Sequence of chain B:
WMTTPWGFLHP

This data describes a binding interaction between two proteins.

Sequence of chain A:
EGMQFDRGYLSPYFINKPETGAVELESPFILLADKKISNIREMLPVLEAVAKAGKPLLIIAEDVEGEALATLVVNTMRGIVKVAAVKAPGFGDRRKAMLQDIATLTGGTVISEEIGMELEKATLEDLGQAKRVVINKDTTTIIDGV

Interface contacts:
Residue L47 in chain A contacts residue W7 in chain B (closest heavy-atom distance 3.9 Å).
Residue L72 in chain A is in contact with residue F9 in chain B (closest heavy-atom distance 4.6 Å).
Residue N75 in chain A is in contact with residue L10 in chain B (closest heavy-atom distance 2.9 Å).
Residue V81 in chain A interacts with residue W7 in chain B (closest heavy-atom distance 3.8 Å).
Residue I40 in chain A is in contact with residue H11 in chain B (closest heavy-atom distance 4.0 Å).
Residue T71 in chain A interacts with residue P12 in chain B (closest heavy-atom distance 3.3 Å).
Residue I80 in chain A contacts residue W7 in chain B (closest heavy-atom distance 3.8 Å).
Residue R78 in chain A is in contact with residue T4 in chain B (closest heavy-atom distance 4.8 Å).
Residue V81 in chain A contacts residue F9 in chain B (closest heavy-atom distance 4.1 Å).
Residue T71 in chain A interacts with residue W2 in chain B (closest heavy-atom distance 3.6 Å).
Residue N75 in chain A interacts with residue F9 in chain B (closest heavy-atom distance 3.4 Å).
Residue L44 in chain A interacts with residue T5 in chain B (closest heavy-atom distance 4.5 Å).
Residue N75 in chain A is in contact with residue G8 in chain B (closest heavy-atom distance 3.9 Å).
Residue E67 in chain A interacts with residue P12 in chain B (closest heavy-atom distance 3.9 Å).
Residue I80 in chain A interacts with residue F9 in chain B (closest heavy-atom distance 4.0 Å).
Residue L44 in chain A is in contact with residue F9 in chain B (closest heavy-atom distance 4.0 Å).
Residue I40 in chain A is in contact with residue F9 in chain B (closest heavy-atom distance 4.3 Å).
Residue A70 in chain A is in contact with residue W2 in chain B (closest heavy-atom distance 4.6 Å).
Residue I80 in chain A interacts with residue G8 in chain B (closest heavy-atom distance 3.5 Å).
Residue R78 in chain A interacts with residue L10 in chain B (closest heavy-atom distance 4.1 Å).
Residue R41 in chain A is in contact with residue M3 in chain B (closest heavy-atom distance 3.0 Å).
Residue E48 in chain A is in contact with residue W7 in chain B (closest heavy-atom distance 3.4 Å).
Residue T71 in chain A contacts residue L10 in chain B (closest heavy-atom distance 4.0 Å).
Residue T71 in chain A contacts residue H11 in chain B (closest heavy-atom distance 4.1 Å).
Residue A51 in chain A is in contact with residue W7 in chain B (closest heavy-atom distance 3.8 Å).
Residue L44 in chain A is in contact with residue W7 in chain B (closest heavy-atom distance 4.0 Å).
Residue V74 in chain A contacts residue L10 in chain B (closest heavy-atom distance 4.6 Å).
Residue R41 in chain A is in contact with residue H11 in chain B (closest heavy-atom distance 3.6 Å).
Residue R78 in chain A interacts with residue G8 in chain B (closest heavy-atom distance 2.8 Å).
Residue L44 in chain A interacts with residue H11 in chain B (closest heavy-atom distance 4.0 Å).
Residue R41 in chain A interacts with residue P12 in chain B (closest heavy-atom distance 3.3 Å).
Residue T71 in chain A is in contact with residue F9 in chain B (closest heavy-atom distance 4.0 Å).
Residue L47 in chain A is in contact with residue F9 in chain B (closest heavy-atom distance 3.7 Å).